Sequence of protein 2:
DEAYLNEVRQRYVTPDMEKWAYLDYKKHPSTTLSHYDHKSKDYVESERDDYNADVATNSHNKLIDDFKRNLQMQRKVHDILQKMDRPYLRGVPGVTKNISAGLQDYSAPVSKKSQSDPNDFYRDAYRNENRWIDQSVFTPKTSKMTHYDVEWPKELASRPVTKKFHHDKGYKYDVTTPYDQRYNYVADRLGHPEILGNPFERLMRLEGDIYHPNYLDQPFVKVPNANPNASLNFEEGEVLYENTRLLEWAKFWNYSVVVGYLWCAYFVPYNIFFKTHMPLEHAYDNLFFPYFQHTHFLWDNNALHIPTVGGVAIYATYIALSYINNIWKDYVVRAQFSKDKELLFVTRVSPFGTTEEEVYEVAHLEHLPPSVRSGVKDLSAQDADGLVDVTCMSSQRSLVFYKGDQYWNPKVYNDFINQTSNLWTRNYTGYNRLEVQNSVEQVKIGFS

Sequence of protein 1:
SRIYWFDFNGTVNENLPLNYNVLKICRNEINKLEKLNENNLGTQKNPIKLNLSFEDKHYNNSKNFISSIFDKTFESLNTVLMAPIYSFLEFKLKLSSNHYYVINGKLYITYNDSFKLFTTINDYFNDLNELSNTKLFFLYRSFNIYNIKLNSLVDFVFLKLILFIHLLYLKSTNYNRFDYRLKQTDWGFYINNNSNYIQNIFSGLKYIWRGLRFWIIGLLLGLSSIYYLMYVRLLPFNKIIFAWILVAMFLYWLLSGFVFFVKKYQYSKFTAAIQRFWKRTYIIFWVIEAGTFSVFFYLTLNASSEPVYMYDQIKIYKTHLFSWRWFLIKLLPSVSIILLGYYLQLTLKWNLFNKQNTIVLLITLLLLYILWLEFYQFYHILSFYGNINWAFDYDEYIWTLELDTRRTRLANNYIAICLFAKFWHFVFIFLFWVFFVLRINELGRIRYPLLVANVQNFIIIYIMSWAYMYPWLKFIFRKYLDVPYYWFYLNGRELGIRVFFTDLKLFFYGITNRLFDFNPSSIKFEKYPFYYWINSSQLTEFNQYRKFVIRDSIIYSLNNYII

The following describes two proteins that form a bound complex.

Interface contacts:
Residue Y221 in protein 1 is in contact with residue I227 in protein 2 (closest heavy-atom distance 2.3 Å).
Residue W275 in protein 1 contacts residue A335 in protein 2 (closest heavy-atom distance 2.9 Å).
Residue Y407 in protein 1 contacts residue L312 in protein 2 (closest heavy-atom distance 3.2 Å).
Residue R264 in protein 1 interacts with residue H328 in protein 2 (closest heavy-atom distance 2.8 Å).
Residue Q408 in protein 1 contacts residue A315 in protein 2 (closest heavy-atom distance 3.5 Å).
Residue I412 in protein 1 contacts residue L319 in protein 2 (closest heavy-atom distance 3.6 Å).
Residue Y238 in protein 1 is in contact with residue P231 in protein 2 (closest heavy-atom distance 3.5 Å).
Residue R264 in protein 1 contacts residue W331 in protein 2 (closest heavy-atom distance 2.5 Å).
Residue Q408 in protein 1 is in contact with residue N318 in protein 2 (closest heavy-atom distance 2.4 Å).
Residue Y410 in protein 1 contacts residue H328 in protein 2 (closest heavy-atom distance 3.4 Å).
Residue Y238 in protein 1 is in contact with residue N230 in protein 2 (closest heavy-atom distance 3.2 Å).
Residue Y410 in protein 1 contacts residue H326 in protein 2 (closest heavy-atom distance 3.4 Å).
Residue W403 in protein 1 interacts with residue I304 in protein 2 (closest heavy-atom distance 3.5 Å).
Residue Y238 in protein 1 interacts with residue F232 in protein 2 (closest heavy-atom distance 3.4 Å).
Residue N472 in protein 1 is in contact with residue S354 in protein 2 (closest heavy-atom distance 2.7 Å).
Residue L260 in protein 1 is in contact with residue F306 in protein 2 (closest heavy-atom distance 3.5 Å).
Residue Y407 in protein 1 interacts with residue H314 in protein 2 (closest heavy-atom distance 3.3 Å).
Residue K361 in protein 1 is in contact with residue D317 in protein 2 (closest heavy-atom distance 2.8 Å).
Residue R437 in protein 1 is in contact with residue F324 in protein 2 (closest heavy-atom distance 3.6 Å).
Residue F415 in protein 1 is in contact with residue F321 in protein 2 (closest heavy-atom distance 3.5 Å).
Residue I239 in protein 1 is in contact with residue F232 in protein 2 (closest heavy-atom distance 3.6 Å).
Residue W246 in protein 1 contacts residue I346 in protein 2 (closest heavy-atom distance 3.6 Å).
Residue V263 in protein 1 contacts residue F329 in protein 2 (closest heavy-atom distance 3.4 Å).
Residue G249 in protein 1 interacts with residue I346 in protein 2 (closest heavy-atom distance 3.3 Å).
Residue N388 in protein 1 interacts with residue Y355 in protein 2 (closest heavy-atom distance 3.2 Å).
Residue S414 in protein 1 is in contact with residue H326 in protein 2 (closest heavy-atom distance 3.5 Å).
Residue Y259 in protein 1 is in contact with residue Y302 in protein 2 (closest heavy-atom distance 2.6 Å).
Residue W218 in protein 1 interacts with residue P245 in protein 2 (closest heavy-atom distance 3.5 Å).
Residue I222 in protein 1 interacts with residue N259 in protein 2 (closest heavy-atom distance 3.3 Å).
Residue Y410 in protein 1 is in contact with residue F305 in protein 2 (closest heavy-atom distance 3.5 Å).
Residue F245 in protein 1 contacts residue Y350 in protein 2 (closest heavy-atom distance 3.4 Å).
Residue K294 in protein 1 contacts residue D241 in protein 2 (closest heavy-atom distance 3.1 Å).
Residue F353 in protein 1 interacts with residue D317 in protein 2 (closest heavy-atom distance 3.3 Å).
Residue H411 in protein 1 is in contact with residue F324 in protein 2 (closest heavy-atom distance 3.1 Å).
Residue F406 in protein 1 is in contact with residue F305 in protein 2 (closest heavy-atom distance 3.5 Å).
Residue V468 in protein 1 is in contact with residue Y355 in protein 2 (closest heavy-atom distance 2.5 Å).
Residue W246 in protein 1 contacts residue Y350 in protein 2 (closest heavy-atom distance 3.5 Å).
Residue H411 in protein 1 interacts with residue Y316 in protein 2 (closest heavy-atom distance 3.3 Å).
Residue N385 in protein 1 interacts with residue D362 in protein 2 (closest heavy-atom distance 2.9 Å).
Residue F415 in protein 1 interacts with residue F324 in protein 2 (closest heavy-atom distance 3.4 Å).
Residue G219 in protein 1 contacts residue Y211 in protein 2 (closest heavy-atom distance 3.2 Å).
Residue N385 in protein 1 is in contact with residue N358 in protein 2 (closest heavy-atom distance 3.4 Å).
Residue I471 in protein 1 is in contact with residue Y355 in protein 2 (closest heavy-atom distance 3.4 Å).
Residue R264 in protein 1 contacts residue H337 in protein 2 (closest heavy-atom distance 3.6 Å).
Residue L252 in protein 1 interacts with residue Y298 in protein 2 (closest heavy-atom distance 3.6 Å).
Residue V391 in protein 1 is in contact with residue Y355 in protein 2 (closest heavy-atom distance 3.5 Å).
Residue N472 in protein 1 contacts residue N358 in protein 2 (closest heavy-atom distance 2.9 Å).
Residue R264 in protein 1 interacts with residue D332 in protein 2 (closest heavy-atom distance 2.5 Å).
Residue I248 in protein 1 contacts residue F384 in protein 2 (closest heavy-atom distance 3.6 Å).
Residue W275 in protein 1 interacts with residue I338 in protein 2 (closest heavy-atom distance 3.5 Å).
Residue F245 in protein 1 interacts with residue P383 in protein 2 (closest heavy-atom distance 3.4 Å).
Residue L260 in protein 1 contacts residue I338 in protein 2 (closest heavy-atom distance 3.5 Å).
Residue H411 in protein 1 contacts residue P311 in protein 2 (closest heavy-atom distance 3.4 Å).
Residue Y410 in protein 1 interacts with residue T327 in protein 2 (closest heavy-atom distance 2.8 Å).
Residue N443 in protein 1 is in contact with residue F321 in protein 2 (closest heavy-atom distance 3.5 Å).
Residue N388 in protein 1 interacts with residue N358 in protein 2 (closest heavy-atom distance 3.1 Å).
Residue Y221 in protein 1 contacts residue L228 in protein 2 (closest heavy-atom distance 3.5 Å).
Residue H351 in protein 1 is in contact with residue F320 in protein 2 (closest heavy-atom distance 3.1 Å).
Residue R244 in protein 1 is in contact with residue P383 in protein 2 (closest heavy-atom distance 3.4 Å).
Residue W357 in protein 1 interacts with residue E313 in protein 2 (closest heavy-atom distance 3.2 Å).